This data describes a binding interaction between two proteins.

Residue-level contacts at the interface:
Residue L351 in protein 2 contacts residue K223 in protein 1 (closest heavy-atom distance 4.4 Å).
Residue I51 in protein 2 interacts with residue L221 in protein 1 (closest heavy-atom distance 4.5 Å).
Residue T47 in protein 2 is in contact with residue C290 in protein 1 (closest heavy-atom distance 4.3 Å).
Residue E46 in protein 2 interacts with residue S291 in protein 1 (closest heavy-atom distance 2.7 Å).
Residue F59 in protein 2 interacts with residue W215 in protein 1 (closest heavy-atom distance 4.5 Å).
Residue T28 in protein 2 is in contact with residue E294 in protein 1 (closest heavy-atom distance 3.1 Å).
Residue V4 in protein 2 interacts with residue S214 in protein 1 (closest heavy-atom distance 3.9 Å).
Residue I2 in protein 2 contacts residue L218 in protein 1 (closest heavy-atom distance 4.0 Å).
Residue Q52 in protein 2 is in contact with residue L222 in protein 1 (closest heavy-atom distance 3.7 Å).
Residue Y58 in protein 2 interacts with residue W215 in protein 1 (closest heavy-atom distance 4.7 Å).
Residue G155 in protein 2 interacts with residue K223 in protein 1 (closest heavy-atom distance 3.1 Å).
Residue I2 in protein 2 contacts residue N211 in protein 1 (closest heavy-atom distance 4.5 Å).
Residue L48 in protein 2 is in contact with residue L221 in protein 1 (closest heavy-atom distance 4.0 Å).
Residue T47 in protein 2 interacts with residue A289 in protein 1 (closest heavy-atom distance 3.7 Å).
Residue L48 in protein 2 interacts with residue Y225 in protein 1 (closest heavy-atom distance 4.9 Å).
Residue T47 in protein 2 is in contact with residue Q288 in protein 1 (closest heavy-atom distance 3.5 Å).
Residue M26 in protein 2 interacts with residue E294 in protein 1 (closest heavy-atom distance 4.2 Å).
Residue R24 in protein 2 interacts with residue R295 in protein 1 (closest heavy-atom distance 3.1 Å).
Residue P13 in protein 2 contacts residue W215 in protein 1 (closest heavy-atom distance 3.4 Å).
Residue I2 in protein 2 contacts residue M213 in protein 1 (closest heavy-atom distance 4.0 Å).
Residue Q52 in protein 2 contacts residue L221 in protein 1 (closest heavy-atom distance 2.6 Å).
Residue G45 in protein 2 interacts with residue E294 in protein 1 (closest heavy-atom distance 4.6 Å).
Residue R24 in protein 2 is in contact with residue L293 in protein 1 (closest heavy-atom distance 3.1 Å).
Residue N25 in protein 2 is in contact with residue E294 in protein 1 (closest heavy-atom distance 4.4 Å).
Residue S350 in protein 2 contacts residue K223 in protein 1 (closest heavy-atom distance 3.5 Å).
Residue W12 in protein 2 is in contact with residue W215 in protein 1 (closest heavy-atom distance 3.5 Å).
Residue I55 in protein 2 contacts residue L219 in protein 1 (closest heavy-atom distance 4.9 Å).
Residue I32 in protein 2 is in contact with residue W215 in protein 1 (closest heavy-atom distance 4.1 Å).
Residue V347 in protein 2 contacts residue L219 in protein 1 (closest heavy-atom distance 3.9 Å).
Residue V4 in protein 2 interacts with residue L218 in protein 1 (closest heavy-atom distance 4.1 Å).
Residue F59 in protein 2 interacts with residue L219 in protein 1 (closest heavy-atom distance 3.6 Å).
Residue L48 in protein 2 interacts with residue A289 in protein 1 (closest heavy-atom distance 4.2 Å).
Residue G56 in protein 2 contacts residue L222 in protein 1 (closest heavy-atom distance 4.8 Å).
Residue M18 in protein 2 is in contact with residue Q288 in protein 1 (closest heavy-atom distance 3.3 Å).
Residue F153 in protein 2 contacts residue L222 in protein 1 (closest heavy-atom distance 4.3 Å).
Residue P27 in protein 2 interacts with residue E294 in protein 1 (closest heavy-atom distance 5.0 Å).
Residue V4 in protein 2 is in contact with residue M213 in protein 1 (closest heavy-atom distance 3.8 Å).
Residue I55 in protein 2 interacts with residue L218 in protein 1 (closest heavy-atom distance 3.6 Å).
Residue I55 in protein 2 contacts residue L222 in protein 1 (closest heavy-atom distance 3.7 Å).
Residue I51 in protein 2 is in contact with residue L218 in protein 1 (closest heavy-atom distance 4.4 Å).
Residue I55 in protein 2 interacts with residue W215 in protein 1 (closest heavy-atom distance 4.1 Å).
Residue M1 in protein 2 is in contact with residue Q288 in protein 1 (closest heavy-atom distance 3.3 Å).
Residue I2 in protein 2 is in contact with residue Q288 in protein 1 (closest heavy-atom distance 3.0 Å).
Residue I51 in protein 2 is in contact with residue A289 in protein 1 (closest heavy-atom distance 3.8 Å).
Residue S156 in protein 2 contacts residue K223 in protein 1 (closest heavy-atom distance 4.8 Å).
Residue T47 in protein 2 is in contact with residue S291 in protein 1 (closest heavy-atom distance 4.3 Å).
Residue N196 in protein 2 contacts residue R295 in protein 1 (closest heavy-atom distance 4.0 Å).
Residue M16 in protein 2 interacts with residue W215 in protein 1 (closest heavy-atom distance 4.4 Å).
Residue M16 in protein 2 interacts with residue L218 in protein 1 (closest heavy-atom distance 3.7 Å).
Residue R24 in protein 2 interacts with residue E294 in protein 1 (closest heavy-atom distance 4.0 Å).
Residue S6 in protein 2 is in contact with residue W215 in protein 1 (closest heavy-atom distance 3.7 Å).
Residue T47 in protein 2 is in contact with residue E294 in protein 1 (closest heavy-atom distance 3.0 Å).
Residue F59 in protein 2 is in contact with residue L222 in protein 1 (closest heavy-atom distance 4.6 Å).
Residue E46 in protein 2 contacts residue E294 in protein 1 (closest heavy-atom distance 3.7 Å).
Residue W12 in protein 2 interacts with residue L219 in protein 1 (closest heavy-atom distance 4.0 Å).
Residue V4 in protein 2 is in contact with residue W215 in protein 1 (closest heavy-atom distance 3.4 Å).
Residue N196 in protein 2 interacts with residue E294 in protein 1 (closest heavy-atom distance 4.5 Å).
Residue K21 in protein 2 interacts with residue E294 in protein 1 (closest heavy-atom distance 2.7 Å).
Residue Q52 in protein 2 is in contact with residue K223 in protein 1 (closest heavy-atom distance 4.0 Å).

Sequence of protein 2:
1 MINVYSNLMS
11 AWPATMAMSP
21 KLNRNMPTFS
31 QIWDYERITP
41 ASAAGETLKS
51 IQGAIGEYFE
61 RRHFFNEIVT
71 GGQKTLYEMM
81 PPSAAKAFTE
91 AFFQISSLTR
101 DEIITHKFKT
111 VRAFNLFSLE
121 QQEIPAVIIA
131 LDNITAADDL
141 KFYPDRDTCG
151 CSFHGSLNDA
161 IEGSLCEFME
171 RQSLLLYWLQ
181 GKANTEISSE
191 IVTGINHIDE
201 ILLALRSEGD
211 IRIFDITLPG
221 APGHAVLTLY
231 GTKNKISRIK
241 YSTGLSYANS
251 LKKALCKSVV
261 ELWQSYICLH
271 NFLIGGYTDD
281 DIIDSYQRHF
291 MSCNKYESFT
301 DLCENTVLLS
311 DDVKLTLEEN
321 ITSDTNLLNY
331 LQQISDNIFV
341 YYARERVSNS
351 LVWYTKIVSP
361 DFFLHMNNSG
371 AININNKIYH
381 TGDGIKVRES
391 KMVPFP

Sequence of protein 1:
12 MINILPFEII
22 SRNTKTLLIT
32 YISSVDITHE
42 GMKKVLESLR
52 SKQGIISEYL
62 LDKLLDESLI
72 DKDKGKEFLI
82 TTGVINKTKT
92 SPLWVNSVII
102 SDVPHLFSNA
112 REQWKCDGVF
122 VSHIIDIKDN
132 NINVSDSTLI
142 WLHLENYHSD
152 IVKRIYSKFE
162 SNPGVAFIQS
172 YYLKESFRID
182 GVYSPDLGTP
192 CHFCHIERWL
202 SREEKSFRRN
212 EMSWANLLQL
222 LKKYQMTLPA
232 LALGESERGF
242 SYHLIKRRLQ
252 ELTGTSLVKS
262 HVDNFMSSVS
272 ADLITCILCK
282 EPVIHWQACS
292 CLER